Sequence of the second protein:
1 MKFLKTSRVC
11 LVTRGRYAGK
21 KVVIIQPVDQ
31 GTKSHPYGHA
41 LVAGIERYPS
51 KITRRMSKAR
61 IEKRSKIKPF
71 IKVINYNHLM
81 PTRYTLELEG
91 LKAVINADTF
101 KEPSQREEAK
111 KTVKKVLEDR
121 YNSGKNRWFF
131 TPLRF

Sequence of the first protein:
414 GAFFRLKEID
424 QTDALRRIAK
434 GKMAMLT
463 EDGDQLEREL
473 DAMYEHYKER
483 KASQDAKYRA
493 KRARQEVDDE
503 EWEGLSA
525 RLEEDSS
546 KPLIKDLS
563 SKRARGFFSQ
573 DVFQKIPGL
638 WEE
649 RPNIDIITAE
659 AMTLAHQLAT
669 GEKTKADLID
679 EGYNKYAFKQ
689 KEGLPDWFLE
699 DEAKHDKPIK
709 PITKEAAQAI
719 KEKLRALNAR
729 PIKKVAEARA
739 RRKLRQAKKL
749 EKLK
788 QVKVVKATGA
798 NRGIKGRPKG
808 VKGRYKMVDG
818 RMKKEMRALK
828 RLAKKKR

The following describes two proteins that form a bound complex.

Contacts between the two chains:
Residue G434 in the first protein is in contact with residue R83 in the second protein (closest heavy-atom distance 3.6 Å).
Residue A437 in the first protein contacts residue Y84 in the second protein (closest heavy-atom distance 3.1 Å).
Residue A437 in the first protein interacts with residue R83 in the second protein (closest heavy-atom distance 4.3 Å).
Residue M436 in the first protein interacts with residue R127 in the second protein (closest heavy-atom distance 4.7 Å).
Residue M438 in the first protein interacts with residue W128 in the second protein (closest heavy-atom distance 3.4 Å).
Residue A437 in the first protein interacts with residue W128 in the second protein (closest heavy-atom distance 4.2 Å).
Residue M436 in the first protein contacts residue W128 in the second protein (closest heavy-atom distance 3.6 Å).
Residue M438 in the first protein is in contact with residue N126 in the second protein (closest heavy-atom distance 4.7 Å).
Residue M438 in the first protein contacts residue R127 in the second protein (closest heavy-atom distance 3.5 Å).
Residue M436 in the first protein is in contact with residue T85 in the second protein (closest heavy-atom distance 4.8 Å).
Residue K435 in the first protein interacts with residue R83 in the second protein (closest heavy-atom distance 4.8 Å).
Residue I431 in the first protein contacts residue R83 in the second protein (closest heavy-atom distance 3.7 Å).
Residue M436 in the first protein contacts residue Y84 in the second protein (closest heavy-atom distance 3.3 Å).
Residue G434 in the first protein interacts with residue Y84 in the second protein (closest heavy-atom distance 3.8 Å).
Residue M436 in the first protein is in contact with residue N126 in the second protein (closest heavy-atom distance 3.7 Å).
Residue M436 in the first protein is in contact with residue F129 in the second protein (closest heavy-atom distance 4.2 Å).
Residue K435 in the first protein contacts residue Y84 in the second protein (closest heavy-atom distance 3.1 Å).